Sequence of protein 1:
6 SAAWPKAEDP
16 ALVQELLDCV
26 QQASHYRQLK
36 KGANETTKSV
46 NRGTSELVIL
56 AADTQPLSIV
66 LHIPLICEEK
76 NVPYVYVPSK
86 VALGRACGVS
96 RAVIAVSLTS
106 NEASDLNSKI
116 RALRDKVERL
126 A

These two protein chains interact to form a complex.

Sequence of protein 2:
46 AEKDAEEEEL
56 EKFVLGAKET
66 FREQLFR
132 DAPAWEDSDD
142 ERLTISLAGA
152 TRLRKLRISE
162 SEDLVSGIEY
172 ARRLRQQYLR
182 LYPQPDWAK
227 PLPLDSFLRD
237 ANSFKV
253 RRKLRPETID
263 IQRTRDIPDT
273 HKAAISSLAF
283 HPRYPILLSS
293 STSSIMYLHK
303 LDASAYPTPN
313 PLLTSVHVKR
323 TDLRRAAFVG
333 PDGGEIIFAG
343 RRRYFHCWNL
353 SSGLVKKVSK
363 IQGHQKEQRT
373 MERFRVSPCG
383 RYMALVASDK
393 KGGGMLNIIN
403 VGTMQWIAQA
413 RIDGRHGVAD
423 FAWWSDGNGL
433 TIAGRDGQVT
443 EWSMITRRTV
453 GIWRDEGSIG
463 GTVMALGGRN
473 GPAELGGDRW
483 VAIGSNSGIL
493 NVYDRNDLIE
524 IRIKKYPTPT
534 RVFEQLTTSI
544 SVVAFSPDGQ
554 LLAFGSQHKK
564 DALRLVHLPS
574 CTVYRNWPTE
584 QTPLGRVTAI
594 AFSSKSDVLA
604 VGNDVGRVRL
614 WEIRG

Interface contacts:
Residue G459 in protein 2 contacts residue V86 in protein 1 (closest heavy-atom distance 4.8 Å).
Residue S489 in protein 2 is in contact with residue R90 in protein 1 (closest heavy-atom distance 4.8 Å).
Residue G459 in protein 2 is in contact with residue A87 in protein 1 (closest heavy-atom distance 4.2 Å).